These two protein chains interact to form a complex.

Sequence of protein 2:
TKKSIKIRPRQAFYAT

Sequence of protein 1:
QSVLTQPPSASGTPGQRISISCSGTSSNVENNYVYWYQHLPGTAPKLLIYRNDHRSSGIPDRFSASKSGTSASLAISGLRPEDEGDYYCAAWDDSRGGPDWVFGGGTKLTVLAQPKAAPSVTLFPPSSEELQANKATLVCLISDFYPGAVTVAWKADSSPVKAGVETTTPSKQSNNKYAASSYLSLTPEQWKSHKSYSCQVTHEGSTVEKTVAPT

Contacts between the two chains:
Residue Y33 in protein 1 contacts residue P11 in protein 2 (closest heavy-atom distance 3.2 Å).
Residue D94 in protein 1 interacts with residue I9 in protein 2 (closest heavy-atom distance 3.9 Å).
Residue W92 in protein 1 interacts with residue I7 in protein 2 (closest heavy-atom distance 3.8 Å).
Residue Y33 in protein 1 interacts with residue R10 in protein 2 (closest heavy-atom distance 3.5 Å).
Residue W92 in protein 1 is in contact with residue K8 in protein 2 (closest heavy-atom distance 4.3 Å).
Residue W92 in protein 1 interacts with residue I9 in protein 2 (closest heavy-atom distance 3.5 Å).
Residue G97 in protein 1 is in contact with residue F15 in protein 2 (closest heavy-atom distance 3.5 Å).
Residue Y35 in protein 1 interacts with residue K8 in protein 2 (closest heavy-atom distance 4.5 Å).
Residue P99 in protein 1 interacts with residue F15 in protein 2 (closest heavy-atom distance 3.6 Å).
Residue N32 in protein 1 interacts with residue R10 in protein 2 (closest heavy-atom distance 2.4 Å).
Residue P99 in protein 1 contacts residue I7 in protein 2 (closest heavy-atom distance 4.0 Å).
Residue N31 in protein 1 is in contact with residue R10 in protein 2 (closest heavy-atom distance 3.4 Å).
Residue N31 in protein 1 interacts with residue I9 in protein 2 (closest heavy-atom distance 4.8 Å).
Residue P99 in protein 1 is in contact with residue I9 in protein 2 (closest heavy-atom distance 4.3 Å).
Residue N32 in protein 1 is in contact with residue I9 in protein 2 (closest heavy-atom distance 3.3 Å).
Residue R51 in protein 1 interacts with residue K8 in protein 2 (closest heavy-atom distance 4.5 Å).
Residue D94 in protein 1 interacts with residue R10 in protein 2 (closest heavy-atom distance 3.5 Å).
Residue Y33 in protein 1 contacts residue I9 in protein 2 (closest heavy-atom distance 3.0 Å).
Residue G98 in protein 1 interacts with residue F15 in protein 2 (closest heavy-atom distance 3.6 Å).
Residue P99 in protein 1 is in contact with residue Y16 in protein 2 (closest heavy-atom distance 4.2 Å).
Residue Y33 in protein 1 is in contact with residue K8 in protein 2 (closest heavy-atom distance 3.3 Å).
Residue D94 in protein 1 contacts residue F15 in protein 2 (closest heavy-atom distance 4.9 Å).